The following describes two proteins that form a bound complex.

Sequence of protein 1:
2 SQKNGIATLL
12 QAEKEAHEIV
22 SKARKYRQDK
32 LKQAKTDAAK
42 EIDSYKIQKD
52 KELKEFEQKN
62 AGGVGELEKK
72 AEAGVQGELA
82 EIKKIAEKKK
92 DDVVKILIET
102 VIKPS

Residue-level contacts at the interface:
Residue Q117 in protein 2 contacts residue A62 in protein 1 (closest heavy-atom distance 4.8 Å).
Residue Q117 in protein 2 contacts residue N61 in protein 1 (closest heavy-atom distance 4.2 Å).

Sequence of protein 2:
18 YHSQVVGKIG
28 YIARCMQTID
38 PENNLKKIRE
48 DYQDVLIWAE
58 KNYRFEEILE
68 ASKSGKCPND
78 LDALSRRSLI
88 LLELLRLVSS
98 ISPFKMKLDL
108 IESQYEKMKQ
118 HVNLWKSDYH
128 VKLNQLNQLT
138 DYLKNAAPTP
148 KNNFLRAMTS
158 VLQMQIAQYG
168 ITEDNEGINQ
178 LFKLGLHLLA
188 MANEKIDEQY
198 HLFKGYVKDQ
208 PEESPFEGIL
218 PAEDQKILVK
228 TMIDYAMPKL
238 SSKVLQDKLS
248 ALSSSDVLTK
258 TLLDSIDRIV